Contacts between the two chains:
Residue Y13 in chain B is in contact with residue A19 in chain A (closest heavy-atom distance 4.0 Å).
Residue I179 in chain B contacts residue A1 in chain A (closest heavy-atom distance 4.2 Å).
Residue Y180 in chain B interacts with residue A5 in chain A (closest heavy-atom distance 3.7 Å).
Residue Y180 in chain B interacts with residue A1 in chain A (closest heavy-atom distance 4.2 Å).
Residue T181 in chain B contacts residue A2 in chain A (closest heavy-atom distance 3.3 Å).
Residue Y180 in chain B is in contact with residue A9 in chain A (closest heavy-atom distance 4.4 Å).
Residue W12 in chain B is in contact with residue A19 in chain A (closest heavy-atom distance 4.6 Å).
Residue Y180 in chain B interacts with residue A6 in chain A (closest heavy-atom distance 4.3 Å).
Residue T181 in chain B is in contact with residue A1 in chain A (closest heavy-atom distance 2.4 Å).
Residue Y13 in chain B interacts with residue A17 in chain A (closest heavy-atom distance 4.3 Å).
Residue I179 in chain B is in contact with residue A2 in chain A (closest heavy-atom distance 5.0 Å).
Residue Y13 in chain B is in contact with residue A16 in chain A (closest heavy-atom distance 3.0 Å).
Residue A16 in chain B contacts residue A19 in chain A (closest heavy-atom distance 4.7 Å).
Residue Y180 in chain B contacts residue A2 in chain A (closest heavy-atom distance 3.7 Å).
Residue I179 in chain B interacts with residue A5 in chain A (closest heavy-atom distance 4.9 Å).

The following describes two proteins that form a bound complex.

Sequence of chain A:
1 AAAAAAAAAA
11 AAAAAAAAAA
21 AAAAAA

Sequence of chain B:
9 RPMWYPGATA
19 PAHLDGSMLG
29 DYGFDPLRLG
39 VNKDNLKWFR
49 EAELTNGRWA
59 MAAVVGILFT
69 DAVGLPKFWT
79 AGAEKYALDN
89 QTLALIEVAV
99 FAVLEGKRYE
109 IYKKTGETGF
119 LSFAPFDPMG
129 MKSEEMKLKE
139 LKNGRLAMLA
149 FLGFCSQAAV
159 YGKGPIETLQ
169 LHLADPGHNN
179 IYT